Interface contacts:
Residue V72 in the first protein is in contact with residue T67 in the second protein (closest heavy-atom distance 3.5 Å).
Residue D83 in the first protein interacts with residue G87 in the second protein (closest heavy-atom distance 2.7 Å).
Residue I69 in the first protein is in contact with residue I58 in the second protein (closest heavy-atom distance 3.5 Å).
Residue N45 in the first protein is in contact with residue K55 in the second protein (closest heavy-atom distance 2.6 Å).
Residue K82 in the first protein is in contact with residue D74 in the second protein (closest heavy-atom distance 3.2 Å).
Residue L43 in the first protein interacts with residue A44 in the second protein (closest heavy-atom distance 3.6 Å).
Residue Q96 in the first protein contacts residue V97 in the second protein (closest heavy-atom distance 3.4 Å).
Residue K82 in the first protein contacts residue N71 in the second protein (closest heavy-atom distance 3.2 Å).
Residue K73 in the first protein interacts with residue T68 in the second protein (closest heavy-atom distance 3.5 Å).
Residue T68 in the first protein is in contact with residue D56 in the second protein (closest heavy-atom distance 2.9 Å).
Residue K82 in the first protein is in contact with residue T70 in the second protein (closest heavy-atom distance 3.4 Å).
Residue Q96 in the first protein is in contact with residue D98 in the second protein (closest heavy-atom distance 3.1 Å).
Residue G61 in the first protein interacts with residue K55 in the second protein (closest heavy-atom distance 3.5 Å).
Residue A47 in the first protein is in contact with residue V48 in the second protein (closest heavy-atom distance 3.5 Å).
Residue E21 in the first protein is in contact with residue K26 in the second protein (closest heavy-atom distance 2.9 Å).
Residue T67 in the first protein is in contact with residue K55 in the second protein (closest heavy-atom distance 2.6 Å).
Residue Q96 in the first protein interacts with residue Q94 in the second protein (closest heavy-atom distance 3.0 Å).
Residue V48 in the first protein is in contact with residue V48 in the second protein (closest heavy-atom distance 2.8 Å).
Residue D83 in the first protein interacts with residue T70 in the second protein (closest heavy-atom distance 2.6 Å).
Residue A84 in the first protein contacts residue I69 in the second protein (closest heavy-atom distance 2.8 Å).
Residue V48 in the first protein interacts with residue I58 in the second protein (closest heavy-atom distance 3.6 Å).
Residue K73 in the first protein contacts residue T67 in the second protein (closest heavy-atom distance 2.9 Å).
Residue I11 in the first protein contacts residue L12 in the second protein (closest heavy-atom distance 3.3 Å).
Residue S81 in the first protein interacts with residue N86 in the second protein (closest heavy-atom distance 3.2 Å).
Residue A32 in the first protein is in contact with residue I33 in the second protein (closest heavy-atom distance 3.6 Å).
Residue I107 in the first protein interacts with residue K108 in the second protein (closest heavy-atom distance 3.3 Å).
Residue I104 in the first protein contacts residue I104 in the second protein (closest heavy-atom distance 3.6 Å).
Residue T68 in the first protein is in contact with residue K57 in the second protein (closest heavy-atom distance 3.2 Å).
Residue V85 in the first protein interacts with residue V85 in the second protein (closest heavy-atom distance 3.6 Å).
Residue D83 in the first protein is in contact with residue I69 in the second protein (closest heavy-atom distance 3.3 Å).
Residue V40 in the first protein is in contact with residue V40 in the second protein (closest heavy-atom distance 3.6 Å).
Residue D83 in the first protein interacts with residue N86 in the second protein (closest heavy-atom distance 3.1 Å).
Residue Q96 in the first protein is in contact with residue T101 in the second protein (closest heavy-atom distance 3.1 Å).
Residue T70 in the first protein interacts with residue I58 in the second protein (closest heavy-atom distance 2.9 Å).
Residue L43 in the first protein contacts residue K49 in the second protein (closest heavy-atom distance 3.6 Å).
Residue T67 in the first protein interacts with residue D56 in the second protein (closest heavy-atom distance 3.5 Å).
Residue T68 in the first protein is in contact with residue I58 in the second protein (closest heavy-atom distance 2.9 Å).
Residue N71 in the first protein interacts with residue T67 in the second protein (closest heavy-atom distance 3.0 Å).
Residue K82 in the first protein is in contact with residue V72 in the second protein (closest heavy-atom distance 2.9 Å).
Residue N46 in the first protein contacts residue Y50 in the second protein (closest heavy-atom distance 2.8 Å).
Residue G61 in the first protein contacts residue Y50 in the second protein (closest heavy-atom distance 2.9 Å).
Residue I25 in the first protein is in contact with residue I22 in the second protein (closest heavy-atom distance 3.6 Å).
Residue N71 in the first protein is in contact with residue G63 in the second protein (closest heavy-atom distance 2.7 Å).
Residue N100 in the first protein interacts with residue T101 in the second protein (closest heavy-atom distance 2.9 Å).
Residue V97 in the first protein is in contact with residue V97 in the second protein (closest heavy-atom distance 3.5 Å).
Residue A78 in the first protein interacts with residue W91 in the second protein (closest heavy-atom distance 3.5 Å).
Residue N71 in the first protein is in contact with residue G66 in the second protein (closest heavy-atom distance 3.3 Å).
Residue A78 in the first protein contacts residue G88 in the second protein (closest heavy-atom distance 3.3 Å).
Residue N71 in the first protein interacts with residue L60 in the second protein (closest heavy-atom distance 3.0 Å).
Residue N46 in the first protein interacts with residue K49 in the second protein (closest heavy-atom distance 3.2 Å).
Residue V77 in the first protein contacts residue W91 in the second protein (closest heavy-atom distance 3.6 Å).
Residue N100 in the first protein is in contact with residue V97 in the second protein (closest heavy-atom distance 3.4 Å).
Residue G62 in the first protein is in contact with residue K55 in the second protein (closest heavy-atom distance 3.1 Å).
Residue S81 in the first protein contacts residue G88 in the second protein (closest heavy-atom distance 3.0 Å).
Residue T76 in the first protein interacts with residue G87 in the second protein (closest heavy-atom distance 3.5 Å).
Residue V93 in the first protein contacts residue Q94 in the second protein (closest heavy-atom distance 3.4 Å).
Residue K73 in the first protein contacts residue T65 in the second protein (closest heavy-atom distance 3.2 Å).
Residue V85 in the first protein is in contact with residue G87 in the second protein (closest heavy-atom distance 3.6 Å).
Residue V36 in the first protein is in contact with residue V36 in the second protein (closest heavy-atom distance 3.6 Å).
Residue T70 in the first protein interacts with residue L60 in the second protein (closest heavy-atom distance 3.0 Å).

Sequence of the first protein:
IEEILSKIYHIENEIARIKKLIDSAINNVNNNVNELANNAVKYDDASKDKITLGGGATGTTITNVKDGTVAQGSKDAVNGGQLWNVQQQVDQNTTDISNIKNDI

Sequence of the second protein:
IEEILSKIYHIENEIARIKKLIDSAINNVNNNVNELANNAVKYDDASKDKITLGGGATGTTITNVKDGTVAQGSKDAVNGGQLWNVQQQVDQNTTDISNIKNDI

The following describes two proteins that form a bound complex.